Sequence of the second protein:
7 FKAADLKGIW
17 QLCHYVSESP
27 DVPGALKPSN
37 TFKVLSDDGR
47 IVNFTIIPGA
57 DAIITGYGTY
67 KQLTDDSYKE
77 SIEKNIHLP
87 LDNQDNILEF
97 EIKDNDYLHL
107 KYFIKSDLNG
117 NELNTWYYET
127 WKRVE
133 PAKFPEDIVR

The following describes two proteins that form a bound complex.

Contacts between the two chains:
Residue P34 in the first protein is in contact with residue D57 in the second protein (closest heavy-atom distance 3.3 Å).
Residue V130 in the first protein contacts residue A58 in the second protein (closest heavy-atom distance 3.5 Å).
Residue I60 in the first protein interacts with residue E131 in the second protein (closest heavy-atom distance 3.0 Å).
Residue A58 in the first protein is in contact with residue Q17 in the second protein (closest heavy-atom distance 2.9 Å).
Residue R142 in the first protein interacts with residue S35 in the second protein (closest heavy-atom distance 2.6 Å).
Residue Q17 in the first protein interacts with residue A56 in the second protein (closest heavy-atom distance 3.5 Å).
Residue I140 in the first protein contacts residue I53 in the second protein (closest heavy-atom distance 3.7 Å).
Residue Q17 in the first protein is in contact with residue A58 in the second protein (closest heavy-atom distance 2.9 Å).
Residue A58 in the first protein contacts residue V130 in the second protein (closest heavy-atom distance 3.5 Å).
Residue L18 in the first protein is in contact with residue R142 in the second protein (closest heavy-atom distance 3.5 Å).
Residue K128 in the first protein contacts residue D57 in the second protein (closest heavy-atom distance 3.3 Å).
Residue A58 in the first protein contacts residue F38 in the second protein (closest heavy-atom distance 3.7 Å).
Residue T37 in the first protein interacts with residue R142 in the second protein (closest heavy-atom distance 2.6 Å).
Residue Q17 in the first protein contacts residue D57 in the second protein (closest heavy-atom distance 3.7 Å).
Residue I60 in the first protein interacts with residue V130 in the second protein (closest heavy-atom distance 3.6 Å).
Residue T61 in the first protein is in contact with residue F136 in the second protein (closest heavy-atom distance 3.6 Å).
Residue E131 in the first protein contacts residue I59 in the second protein (closest heavy-atom distance 3.5 Å).
Residue T51 in the first protein is in contact with residue I140 in the second protein (closest heavy-atom distance 3.7 Å).
Residue I15 in the first protein contacts residue V48 in the second protein (closest heavy-atom distance 3.8 Å).
Residue P34 in the first protein interacts with residue A56 in the second protein (closest heavy-atom distance 3.4 Å).
Residue I59 in the first protein contacts residue P133 in the second protein (closest heavy-atom distance 3.7 Å).
Residue I60 in the first protein contacts residue P133 in the second protein (closest heavy-atom distance 3.6 Å).
Residue E131 in the first protein contacts residue I60 in the second protein (closest heavy-atom distance 3.0 Å).
Residue A56 in the first protein is in contact with residue P34 in the second protein (closest heavy-atom distance 3.4 Å).
Residue V48 in the first protein interacts with residue I15 in the second protein (closest heavy-atom distance 3.7 Å).
Residue R142 in the first protein contacts residue T37 in the second protein (closest heavy-atom distance 2.6 Å).
Residue S35 in the first protein contacts residue R142 in the second protein (closest heavy-atom distance 2.5 Å).
Residue N36 in the first protein contacts residue R142 in the second protein (closest heavy-atom distance 3.0 Å).
Residue I59 in the first protein is in contact with residue P137 in the second protein (closest heavy-atom distance 3.5 Å).
Residue F50 in the first protein contacts residue I15 in the second protein (closest heavy-atom distance 3.8 Å).
Residue P137 in the first protein contacts residue I59 in the second protein (closest heavy-atom distance 3.6 Å).
Residue F136 in the first protein interacts with residue I82 in the second protein (closest heavy-atom distance 3.4 Å).
Residue F38 in the first protein is in contact with residue I52 in the second protein (closest heavy-atom distance 3.5 Å).
Residue P133 in the first protein is in contact with residue I59 in the second protein (closest heavy-atom distance 3.8 Å).
Residue P133 in the first protein is in contact with residue I82 in the second protein (closest heavy-atom distance 3.8 Å).
Residue D57 in the first protein interacts with residue Q17 in the second protein (closest heavy-atom distance 3.6 Å).
Residue N36 in the first protein interacts with residue V141 in the second protein (closest heavy-atom distance 3.3 Å).
Residue D44 in the first protein interacts with residue D43 in the second protein (closest heavy-atom distance 3.2 Å).
Residue D44 in the first protein contacts residue D44 in the second protein (closest heavy-atom distance 3.4 Å).
Residue R142 in the first protein is in contact with residue N36 in the second protein (closest heavy-atom distance 3.0 Å).
Residue F38 in the first protein contacts residue A58 in the second protein (closest heavy-atom distance 3.7 Å).
Residue D57 in the first protein interacts with residue P34 in the second protein (closest heavy-atom distance 3.5 Å).
Residue H20 in the first protein interacts with residue V141 in the second protein (closest heavy-atom distance 3.8 Å).
Residue V141 in the first protein is in contact with residue T51 in the second protein (closest heavy-atom distance 3.7 Å).
Residue I82 in the first protein interacts with residue F136 in the second protein (closest heavy-atom distance 3.5 Å).
Residue F50 in the first protein interacts with residue F50 in the second protein (closest heavy-atom distance 3.6 Å).
Residue I140 in the first protein is in contact with residue I59 in the second protein (closest heavy-atom distance 3.8 Å).
Residue R142 in the first protein interacts with residue L18 in the second protein (closest heavy-atom distance 3.7 Å).
Residue R46 in the first protein is in contact with residue D43 in the second protein (closest heavy-atom distance 2.9 Å).
Residue V141 in the first protein interacts with residue N36 in the second protein (closest heavy-atom distance 3.4 Å).
Residue I52 in the first protein is in contact with residue F38 in the second protein (closest heavy-atom distance 3.4 Å).
Residue D57 in the first protein is in contact with residue K128 in the second protein (closest heavy-atom distance 3.3 Å).
Residue I15 in the first protein is in contact with residue F50 in the second protein (closest heavy-atom distance 3.7 Å).
Residue V130 in the first protein is in contact with residue I60 in the second protein (closest heavy-atom distance 3.7 Å).
Residue I59 in the first protein is in contact with residue E131 in the second protein (closest heavy-atom distance 3.6 Å).
Residue D43 in the first protein contacts residue D44 in the second protein (closest heavy-atom distance 3.6 Å).
Residue H83 in the first protein is in contact with residue R142 in the second protein (closest heavy-atom distance 3.4 Å).
Residue R142 in the first protein interacts with residue H83 in the second protein (closest heavy-atom distance 3.4 Å).
Residue D43 in the first protein is in contact with residue R46 in the second protein (closest heavy-atom distance 2.9 Å).
Residue P133 in the first protein contacts residue I60 in the second protein (closest heavy-atom distance 3.8 Å).

Sequence of the first protein:
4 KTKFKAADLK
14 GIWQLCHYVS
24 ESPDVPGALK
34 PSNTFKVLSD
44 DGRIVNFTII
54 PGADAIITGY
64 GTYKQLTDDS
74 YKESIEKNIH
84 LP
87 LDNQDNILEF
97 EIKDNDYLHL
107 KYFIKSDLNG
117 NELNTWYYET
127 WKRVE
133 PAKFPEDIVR